The following describes two proteins that form a bound complex.

Sequence of the second protein:
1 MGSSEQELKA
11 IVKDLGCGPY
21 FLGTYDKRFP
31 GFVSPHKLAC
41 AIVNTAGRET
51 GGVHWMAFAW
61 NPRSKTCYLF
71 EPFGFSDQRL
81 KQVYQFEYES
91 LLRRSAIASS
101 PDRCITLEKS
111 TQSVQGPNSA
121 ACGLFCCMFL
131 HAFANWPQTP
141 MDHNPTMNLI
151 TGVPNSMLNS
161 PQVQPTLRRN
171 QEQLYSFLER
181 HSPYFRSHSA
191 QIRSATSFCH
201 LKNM

Sequence of the first protein:
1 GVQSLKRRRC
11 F

Interface contacts:
Residue F70 in the second protein is in contact with residue V2 in the first protein (closest heavy-atom distance 4.3 Å).
Residue I105 in the second protein contacts residue R8 in the first protein (closest heavy-atom distance 3.1 Å).
Residue N148 in the second protein interacts with residue G1 in the first protein (closest heavy-atom distance 4.2 Å).
Residue D102 in the second protein is in contact with residue R8 in the first protein (closest heavy-atom distance 4.0 Å).
Residue R93 in the second protein interacts with residue F11 in the first protein (closest heavy-atom distance 3.5 Å).
Residue R103 in the second protein is in contact with residue R9 in the first protein (closest heavy-atom distance 4.2 Å).
Residue R103 in the second protein contacts residue F11 in the first protein (closest heavy-atom distance 2.9 Å).
Residue M141 in the second protein contacts residue S4 in the first protein (closest heavy-atom distance 4.0 Å).
Residue S110 in the second protein contacts residue V2 in the first protein (closest heavy-atom distance 3.4 Å).
Residue Q112 in the second protein contacts residue G1 in the first protein (closest heavy-atom distance 4.0 Å).
Residue C104 in the second protein interacts with residue R9 in the first protein (closest heavy-atom distance 3.2 Å).
Residue L107 in the second protein contacts residue R7 in the first protein (closest heavy-atom distance 2.9 Å).
Residue L107 in the second protein contacts residue R9 in the first protein (closest heavy-atom distance 4.6 Å).
Residue L107 in the second protein interacts with residue K6 in the first protein (closest heavy-atom distance 3.3 Å).
Residue R103 in the second protein is in contact with residue C10 in the first protein (closest heavy-atom distance 3.8 Å).
Residue T111 in the second protein is in contact with residue Q3 in the first protein (closest heavy-atom distance 2.9 Å).
Residue L92 in the second protein contacts residue R9 in the first protein (closest heavy-atom distance 3.9 Å).
Residue C104 in the second protein interacts with residue C10 in the first protein (closest heavy-atom distance 2.3 Å).
Residue D142 in the second protein interacts with residue V2 in the first protein (closest heavy-atom distance 3.6 Å).
Residue L107 in the second protein contacts residue L5 in the first protein (closest heavy-atom distance 3.5 Å).
Residue G152 in the second protein contacts residue G1 in the first protein (closest heavy-atom distance 2.8 Å).
Residue L92 in the second protein contacts residue F11 in the first protein (closest heavy-atom distance 3.9 Å).
Residue D77 in the second protein is in contact with residue R7 in the first protein (closest heavy-atom distance 3.0 Å).
Residue Q112 in the second protein contacts residue Q3 in the first protein (closest heavy-atom distance 3.0 Å).
Residue E108 in the second protein contacts residue S4 in the first protein (closest heavy-atom distance 2.6 Å).
Residue I105 in the second protein contacts residue R7 in the first protein (closest heavy-atom distance 4.0 Å).
Residue M141 in the second protein is in contact with residue G1 in the first protein (closest heavy-atom distance 3.4 Å).
Residue D142 in the second protein is in contact with residue G1 in the first protein (closest heavy-atom distance 2.8 Å).
Residue M147 in the second protein interacts with residue V2 in the first protein (closest heavy-atom distance 4.5 Å).
Residue C104 in the second protein interacts with residue F11 in the first protein (closest heavy-atom distance 4.8 Å).
Residue E89 in the second protein interacts with residue F11 in the first protein (closest heavy-atom distance 3.6 Å).
Residue Q112 in the second protein is in contact with residue V2 in the first protein (closest heavy-atom distance 3.5 Å).
Residue K109 in the second protein interacts with residue L5 in the first protein (closest heavy-atom distance 2.9 Å).
Residue G152 in the second protein interacts with residue V2 in the first protein (closest heavy-atom distance 4.1 Å).
Residue E89 in the second protein contacts residue R9 in the first protein (closest heavy-atom distance 2.8 Å).
Residue I105 in the second protein contacts residue F11 in the first protein (closest heavy-atom distance 4.4 Å).
Residue E108 in the second protein contacts residue L5 in the first protein (closest heavy-atom distance 3.3 Å).
Residue T111 in the second protein is in contact with residue S4 in the first protein (closest heavy-atom distance 3.8 Å).
Residue T106 in the second protein is in contact with residue R8 in the first protein (closest heavy-atom distance 3.9 Å).
Residue D102 in the second protein contacts residue F11 in the first protein (closest heavy-atom distance 4.8 Å).
Residue T106 in the second protein contacts residue R7 in the first protein (closest heavy-atom distance 3.5 Å).
Residue E108 in the second protein interacts with residue K6 in the first protein (closest heavy-atom distance 3.4 Å).
Residue Y88 in the second protein contacts residue R7 in the first protein (closest heavy-atom distance 3.6 Å).
Residue C104 in the second protein contacts residue R8 in the first protein (closest heavy-atom distance 3.7 Å).
Residue K109 in the second protein interacts with residue Q3 in the first protein (closest heavy-atom distance 4.3 Å).
Residue I97 in the second protein contacts residue F11 in the first protein (closest heavy-atom distance 4.4 Å).
Residue S110 in the second protein contacts residue Q3 in the first protein (closest heavy-atom distance 3.5 Å).
Residue D142 in the second protein contacts residue Q3 in the first protein (closest heavy-atom distance 3.0 Å).
Residue S110 in the second protein is in contact with residue S4 in the first protein (closest heavy-atom distance 4.2 Å).
Residue M147 in the second protein is in contact with residue G1 in the first protein (closest heavy-atom distance 3.0 Å).
Residue T151 in the second protein contacts residue G1 in the first protein (closest heavy-atom distance 3.7 Å).
Residue M141 in the second protein is in contact with residue V2 in the first protein (closest heavy-atom distance 2.9 Å).
Residue I105 in the second protein interacts with residue R9 in the first protein (closest heavy-atom distance 2.8 Å).
Residue K109 in the second protein is in contact with residue S4 in the first protein (closest heavy-atom distance 3.1 Å).
Residue K109 in the second protein interacts with residue R7 in the first protein (closest heavy-atom distance 4.3 Å).
Residue V114 in the second protein interacts with residue V2 in the first protein (closest heavy-atom distance 3.3 Å).
Residue T111 in the second protein contacts residue L5 in the first protein (closest heavy-atom distance 3.8 Å).
Residue I150 in the second protein interacts with residue G1 in the first protein (closest heavy-atom distance 2.8 Å).
Residue A96 in the second protein is in contact with residue F11 in the first protein (closest heavy-atom distance 3.5 Å).
Residue T106 in the second protein contacts residue K6 in the first protein (closest heavy-atom distance 4.1 Å).